These two protein chains interact to form a complex.

Residue-level contacts at the interface:
Residue N71 in the first protein interacts with residue L98 in the second protein (closest heavy-atom distance 3.4 Å).
Residue E355 in the first protein contacts residue D136 in the second protein (closest heavy-atom distance 3.8 Å).
Residue F354 in the first protein interacts with residue D136 in the second protein (closest heavy-atom distance 3.7 Å).
Residue D358 in the first protein interacts with residue H139 in the second protein (closest heavy-atom distance 3.5 Å).
Residue G356 in the first protein interacts with residue D136 in the second protein (closest heavy-atom distance 3.2 Å).
Residue M372 in the first protein is in contact with residue A190 in the second protein (closest heavy-atom distance 3.6 Å).
Residue R160 in the first protein is in contact with residue R61 in the second protein (closest heavy-atom distance 2.1 Å).
Residue M372 in the first protein interacts with residue R188 in the second protein (closest heavy-atom distance 3.7 Å).
Residue E123 in the first protein interacts with residue R94 in the second protein (closest heavy-atom distance 2.7 Å).
Residue T359 in the first protein is in contact with residue R135 in the second protein (closest heavy-atom distance 3.4 Å).
Residue G374 in the first protein is in contact with residue V192 in the second protein (closest heavy-atom distance 3.2 Å).
Residue A95 in the first protein interacts with residue N60 in the second protein (closest heavy-atom distance 4.1 Å).
Residue A38 in the first protein contacts residue N99 in the second protein (closest heavy-atom distance 3.0 Å).
Residue A41 in the first protein interacts with residue P100 in the second protein (closest heavy-atom distance 4.1 Å).
Residue N357 in the first protein interacts with residue R135 in the second protein (closest heavy-atom distance 3.6 Å).
Residue E123 in the first protein is in contact with residue R97 in the second protein (closest heavy-atom distance 3.0 Å).
Residue R162 in the first protein interacts with residue R61 in the second protein (closest heavy-atom distance 2.9 Å).
Residue G122 in the first protein is in contact with residue R94 in the second protein (closest heavy-atom distance 3.8 Å).
Residue R366 in the first protein interacts with residue Y184 in the second protein (closest heavy-atom distance 3.5 Å).
Residue Q35 in the first protein contacts residue F64 in the second protein (closest heavy-atom distance 3.4 Å).
Residue R160 in the first protein contacts residue Y62 in the second protein (closest heavy-atom distance 3.4 Å).
Residue D362 in the first protein is in contact with residue V181 in the second protein (closest heavy-atom distance 3.9 Å).
Residue R162 in the first protein interacts with residue N60 in the second protein (closest heavy-atom distance 3.4 Å).
Residue R36 in the first protein interacts with residue R94 in the second protein (closest heavy-atom distance 4.2 Å).
Residue R160 in the first protein contacts residue P63 in the second protein (closest heavy-atom distance 4.1 Å).
Residue A41 in the first protein is in contact with residue R97 in the second protein (closest heavy-atom distance 3.6 Å).
Residue I352 in the first protein interacts with residue R197 in the second protein (closest heavy-atom distance 3.7 Å).
Residue R366 in the first protein contacts residue Y185 in the second protein (closest heavy-atom distance 3.2 Å).
Residue D481 in the first protein interacts with residue R188 in the second protein (closest heavy-atom distance 3.1 Å).
Residue R36 in the first protein interacts with residue L98 in the second protein (closest heavy-atom distance 3.8 Å).
Residue R367 in the first protein is in contact with residue Y184 in the second protein (closest heavy-atom distance 3.4 Å).
Residue D362 in the first protein interacts with residue D134 in the second protein (closest heavy-atom distance 2.7 Å).
Residue V480 in the first protein interacts with residue Y184 in the second protein (closest heavy-atom distance 4.1 Å).
Residue A41 in the first protein contacts residue L98 in the second protein (closest heavy-atom distance 3.3 Å).
Residue R36 in the first protein is in contact with residue P63 in the second protein (closest heavy-atom distance 3.8 Å).
Residue R366 in the first protein interacts with residue R197 in the second protein (closest heavy-atom distance 4.2 Å).
Residue A38 in the first protein contacts residue L98 in the second protein (closest heavy-atom distance 3.6 Å).
Residue D358 in the first protein interacts with residue R135 in the second protein (closest heavy-atom distance 3.3 Å).
Residue S360 in the first protein interacts with residue R135 in the second protein (closest heavy-atom distance 4.1 Å).
Residue R162 in the first protein contacts residue P63 in the second protein (closest heavy-atom distance 3.9 Å).
Residue R120 in the first protein is in contact with residue A90 in the second protein (closest heavy-atom distance 3.2 Å).
Residue R36 in the first protein contacts residue F64 in the second protein (closest heavy-atom distance 4.1 Å).
Residue I352 in the first protein interacts with residue Y185 in the second protein (closest heavy-atom distance 3.8 Å).
Residue E373 in the first protein is in contact with residue A193 in the second protein (closest heavy-atom distance 3.4 Å).
Residue E373 in the first protein contacts residue R197 in the second protein (closest heavy-atom distance 2.7 Å).
Residue R160 in the first protein interacts with residue F64 in the second protein (closest heavy-atom distance 3.1 Å).
Residue K351 in the first protein is in contact with residue R197 in the second protein (closest heavy-atom distance 3.2 Å).
Residue D362 in the first protein is in contact with residue Y177 in the second protein (closest heavy-atom distance 2.6 Å).
Residue V480 in the first protein is in contact with residue R188 in the second protein (closest heavy-atom distance 4.0 Å).
Residue E373 in the first protein interacts with residue Y185 in the second protein (closest heavy-atom distance 3.3 Å).
Residue F354 in the first protein interacts with residue Y177 in the second protein (closest heavy-atom distance 4.2 Å).
Residue D358 in the first protein is in contact with residue D136 in the second protein (closest heavy-atom distance 3.7 Å).
Residue V480 in the first protein interacts with residue E187 in the second protein (closest heavy-atom distance 3.7 Å).
Residue K361 in the first protein is in contact with residue D134 in the second protein (closest heavy-atom distance 3.5 Å).
Residue R366 in the first protein interacts with residue V181 in the second protein (closest heavy-atom distance 3.3 Å).
Residue N357 in the first protein contacts residue D136 in the second protein (closest heavy-atom distance 3.3 Å).
Residue G40 in the first protein contacts residue T101 in the second protein (closest heavy-atom distance 3.8 Å).
Residue K361 in the first protein interacts with residue R135 in the second protein (closest heavy-atom distance 3.9 Å).
Residue V121 in the first protein contacts residue N60 in the second protein (closest heavy-atom distance 3.7 Å).
Residue A363 in the first protein contacts residue D134 in the second protein (closest heavy-atom distance 3.7 Å).

Sequence of the second protein:
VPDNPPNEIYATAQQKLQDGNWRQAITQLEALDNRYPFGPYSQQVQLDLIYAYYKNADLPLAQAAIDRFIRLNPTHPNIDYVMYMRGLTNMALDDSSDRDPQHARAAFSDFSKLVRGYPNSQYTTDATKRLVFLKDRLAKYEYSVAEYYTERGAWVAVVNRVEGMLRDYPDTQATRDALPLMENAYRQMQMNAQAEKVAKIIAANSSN

Sequence of the first protein:
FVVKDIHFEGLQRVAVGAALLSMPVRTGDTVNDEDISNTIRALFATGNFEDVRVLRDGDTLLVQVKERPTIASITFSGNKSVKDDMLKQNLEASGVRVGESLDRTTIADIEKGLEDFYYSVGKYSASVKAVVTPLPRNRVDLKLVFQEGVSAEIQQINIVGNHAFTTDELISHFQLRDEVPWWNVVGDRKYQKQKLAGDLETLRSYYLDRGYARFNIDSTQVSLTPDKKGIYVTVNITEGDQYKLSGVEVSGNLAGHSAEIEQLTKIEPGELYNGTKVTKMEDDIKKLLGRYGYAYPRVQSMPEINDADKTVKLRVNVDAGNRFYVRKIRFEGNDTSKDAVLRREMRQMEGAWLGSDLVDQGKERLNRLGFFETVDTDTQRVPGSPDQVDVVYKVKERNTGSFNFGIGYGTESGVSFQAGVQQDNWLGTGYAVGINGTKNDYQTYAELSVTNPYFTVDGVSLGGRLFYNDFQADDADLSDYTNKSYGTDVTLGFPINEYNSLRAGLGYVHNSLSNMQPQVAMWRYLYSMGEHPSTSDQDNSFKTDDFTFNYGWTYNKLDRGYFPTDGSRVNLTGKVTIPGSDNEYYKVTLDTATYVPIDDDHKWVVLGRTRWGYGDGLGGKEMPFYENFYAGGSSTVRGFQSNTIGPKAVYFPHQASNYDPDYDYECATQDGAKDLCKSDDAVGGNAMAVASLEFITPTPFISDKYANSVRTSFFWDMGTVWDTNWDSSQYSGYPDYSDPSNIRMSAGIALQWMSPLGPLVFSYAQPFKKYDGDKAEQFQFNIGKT